Contacts between the two chains:
Residue N14 in the second protein is in contact with residue R3 in the first protein (closest heavy-atom distance 3.4 Å).
Residue R177 in the second protein interacts with residue S2 in the first protein (closest heavy-atom distance 3.8 Å).
Residue W288 in the second protein is in contact with residue S2 in the first protein (closest heavy-atom distance 4.6 Å).

Sequence of the second protein:
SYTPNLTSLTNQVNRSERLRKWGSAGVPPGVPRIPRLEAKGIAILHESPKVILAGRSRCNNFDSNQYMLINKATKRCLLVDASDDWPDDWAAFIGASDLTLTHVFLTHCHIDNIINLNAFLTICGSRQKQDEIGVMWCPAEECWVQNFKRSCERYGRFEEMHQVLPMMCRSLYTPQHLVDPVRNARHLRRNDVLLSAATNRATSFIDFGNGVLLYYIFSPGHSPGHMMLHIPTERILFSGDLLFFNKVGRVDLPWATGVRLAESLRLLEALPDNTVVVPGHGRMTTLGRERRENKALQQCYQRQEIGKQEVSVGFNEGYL

Sequence of the first protein:
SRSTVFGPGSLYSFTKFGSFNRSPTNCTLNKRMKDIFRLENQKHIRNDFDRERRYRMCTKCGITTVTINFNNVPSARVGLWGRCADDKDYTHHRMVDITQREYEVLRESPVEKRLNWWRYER

These two protein chains interact to form a complex.